Sequence of the first protein:
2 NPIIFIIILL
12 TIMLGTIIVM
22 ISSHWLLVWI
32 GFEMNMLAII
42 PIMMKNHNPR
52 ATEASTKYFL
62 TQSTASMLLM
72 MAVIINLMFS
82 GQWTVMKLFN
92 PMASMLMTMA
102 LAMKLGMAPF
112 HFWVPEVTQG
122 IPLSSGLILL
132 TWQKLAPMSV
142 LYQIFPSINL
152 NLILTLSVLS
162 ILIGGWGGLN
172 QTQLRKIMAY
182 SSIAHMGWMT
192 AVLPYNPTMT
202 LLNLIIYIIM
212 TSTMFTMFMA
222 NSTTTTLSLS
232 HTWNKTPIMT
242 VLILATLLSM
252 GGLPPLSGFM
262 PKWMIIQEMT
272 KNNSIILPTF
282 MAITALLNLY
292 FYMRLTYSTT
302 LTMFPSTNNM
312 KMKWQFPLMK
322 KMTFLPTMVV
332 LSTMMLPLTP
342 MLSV

This data describes a binding interaction between two proteins.

Contacts between the two chains:
Residue K314 in the first protein is in contact with residue P276 in the second protein (closest heavy-atom distance 4.7 Å).
Residue P306 in the first protein is in contact with residue F296 in the second protein (closest heavy-atom distance 3.5 Å).
Residue F305 in the first protein is in contact with residue E295 in the second protein (closest heavy-atom distance 4.1 Å).
Residue T308 in the first protein is in contact with residue F293 in the second protein (closest heavy-atom distance 2.9 Å).
Residue N309 in the first protein interacts with residue F293 in the second protein (closest heavy-atom distance 4.8 Å).
Residue M313 in the first protein is in contact with residue T63 in the second protein (closest heavy-atom distance 4.8 Å).
Residue N309 in the first protein interacts with residue Q294 in the second protein (closest heavy-atom distance 4.4 Å).
Residue P306 in the first protein is in contact with residue T297 in the second protein (closest heavy-atom distance 3.5 Å).
Residue N309 in the first protein contacts residue A98 in the second protein (closest heavy-atom distance 4.3 Å).
Residue S231 in the first protein contacts residue V284 in the second protein (closest heavy-atom distance 4.4 Å).
Residue I4 in the first protein is in contact with residue I9 in the second protein (closest heavy-atom distance 3.6 Å).
Residue W315 in the first protein interacts with residue V277 in the second protein (closest heavy-atom distance 4.5 Å).
Residue S307 in the first protein interacts with residue G285 in the second protein (closest heavy-atom distance 4.0 Å).
Residue N2 in the first protein contacts residue Q264 in the second protein (closest heavy-atom distance 4.4 Å).
Residue S307 in the first protein interacts with residue F293 in the second protein (closest heavy-atom distance 4.8 Å).
Residue W315 in the first protein interacts with residue T63 in the second protein (closest heavy-atom distance 3.6 Å).
Residue W234 in the first protein contacts residue Y304 in the second protein (closest heavy-atom distance 4.5 Å).
Residue T308 in the first protein interacts with residue E295 in the second protein (closest heavy-atom distance 4.2 Å).
Residue K314 in the first protein is in contact with residue T62 in the second protein (closest heavy-atom distance 4.7 Å).
Residue M311 in the first protein contacts residue F73 in the second protein (closest heavy-atom distance 3.5 Å).
Residue F305 in the first protein interacts with residue Q288 in the second protein (closest heavy-atom distance 3.5 Å).
Residue T308 in the first protein interacts with residue Q294 in the second protein (closest heavy-atom distance 3.3 Å).
Residue M311 in the first protein interacts with residue W99 in the second protein (closest heavy-atom distance 4.0 Å).
Residue S307 in the first protein is in contact with residue Q294 in the second protein (closest heavy-atom distance 4.9 Å).
Residue W315 in the first protein contacts residue D311 in the second protein (closest heavy-atom distance 3.7 Å).
Residue M313 in the first protein interacts with residue V59 in the second protein (closest heavy-atom distance 4.7 Å).
Residue F305 in the first protein contacts residue T297 in the second protein (closest heavy-atom distance 4.6 Å).
Residue M311 in the first protein is in contact with residue S74 in the second protein (closest heavy-atom distance 3.9 Å).
Residue L228 in the first protein interacts with residue V284 in the second protein (closest heavy-atom distance 4.3 Å).
Residue T303 in the first protein interacts with residue T297 in the second protein (closest heavy-atom distance 3.4 Å).
Residue W234 in the first protein contacts residue T297 in the second protein (closest heavy-atom distance 4.9 Å).
Residue F305 in the first protein contacts residue F296 in the second protein (closest heavy-atom distance 3.7 Å).
Residue F305 in the first protein is in contact with residue S289 in the second protein (closest heavy-atom distance 4.9 Å).
Residue N309 in the first protein contacts residue E295 in the second protein (closest heavy-atom distance 4.7 Å).
Residue K312 in the first protein contacts residue V277 in the second protein (closest heavy-atom distance 3.6 Å).
Residue P3 in the first protein is in contact with residue Y8 in the second protein (closest heavy-atom distance 3.2 Å).
Residue K314 in the first protein is in contact with residue L106 in the second protein (closest heavy-atom distance 4.1 Å).
Residue F305 in the first protein is in contact with residue F293 in the second protein (closest heavy-atom distance 4.9 Å).
Residue F317 in the first protein is in contact with residue I275 in the second protein (closest heavy-atom distance 3.8 Å).
Residue P3 in the first protein is in contact with residue I9 in the second protein (closest heavy-atom distance 3.6 Å).
Residue T227 in the first protein interacts with residue H287 in the second protein (closest heavy-atom distance 4.4 Å).
Residue M311 in the first protein interacts with residue G75 in the second protein (closest heavy-atom distance 3.4 Å).
Residue W315 in the first protein contacts residue V312 in the second protein (closest heavy-atom distance 3.3 Å).
Residue N310 in the first protein contacts residue V284 in the second protein (closest heavy-atom distance 4.3 Å).
Residue W234 in the first protein interacts with residue G301 in the second protein (closest heavy-atom distance 4.1 Å).
Residue N222 in the first protein interacts with residue E281 in the second protein (closest heavy-atom distance 2.6 Å).
Residue M313 in the first protein contacts residue S74 in the second protein (closest heavy-atom distance 4.1 Å).
Residue N309 in the first protein contacts residue W99 in the second protein (closest heavy-atom distance 4.8 Å).
Residue N309 in the first protein interacts with residue R95 in the second protein (closest heavy-atom distance 3.2 Å).
Residue P306 in the first protein is in contact with residue E295 in the second protein (closest heavy-atom distance 3.2 Å).
Residue N235 in the first protein is in contact with residue V284 in the second protein (closest heavy-atom distance 4.8 Å).
Residue N222 in the first protein is in contact with residue V282 in the second protein (closest heavy-atom distance 4.6 Å).
Residue F305 in the first protein contacts residue Q294 in the second protein (closest heavy-atom distance 3.3 Å).
Residue S307 in the first protein interacts with residue Q288 in the second protein (closest heavy-atom distance 4.7 Å).
Residue T308 in the first protein is in contact with residue G285 in the second protein (closest heavy-atom distance 4.2 Å).
Residue N2 in the first protein is in contact with residue V263 in the second protein (closest heavy-atom distance 4.4 Å).
Residue M313 in the first protein contacts residue W99 in the second protein (closest heavy-atom distance 4.2 Å).
Residue M313 in the first protein interacts with residue D60 in the second protein (closest heavy-atom distance 4.7 Å).
Residue S307 in the first protein interacts with residue V284 in the second protein (closest heavy-atom distance 3.6 Å).
Residue N309 in the first protein interacts with residue G75 in the second protein (closest heavy-atom distance 4.1 Å).

Sequence of the second protein:
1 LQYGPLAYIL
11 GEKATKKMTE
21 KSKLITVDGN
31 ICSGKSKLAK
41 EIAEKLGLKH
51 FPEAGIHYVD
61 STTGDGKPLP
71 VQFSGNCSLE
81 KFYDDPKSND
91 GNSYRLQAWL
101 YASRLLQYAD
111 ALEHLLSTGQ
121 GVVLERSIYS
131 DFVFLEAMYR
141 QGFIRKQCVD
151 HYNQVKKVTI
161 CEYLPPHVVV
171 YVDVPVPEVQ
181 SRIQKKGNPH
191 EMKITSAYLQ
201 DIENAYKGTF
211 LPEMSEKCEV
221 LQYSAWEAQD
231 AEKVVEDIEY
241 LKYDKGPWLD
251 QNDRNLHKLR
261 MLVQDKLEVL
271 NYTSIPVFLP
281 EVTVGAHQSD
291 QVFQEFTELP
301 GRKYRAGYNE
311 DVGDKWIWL